The following describes two proteins that form a bound complex.

Sequence of protein 2:
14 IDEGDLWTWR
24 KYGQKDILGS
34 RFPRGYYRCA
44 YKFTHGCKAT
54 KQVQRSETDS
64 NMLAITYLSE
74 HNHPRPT

Sequence of protein 1:
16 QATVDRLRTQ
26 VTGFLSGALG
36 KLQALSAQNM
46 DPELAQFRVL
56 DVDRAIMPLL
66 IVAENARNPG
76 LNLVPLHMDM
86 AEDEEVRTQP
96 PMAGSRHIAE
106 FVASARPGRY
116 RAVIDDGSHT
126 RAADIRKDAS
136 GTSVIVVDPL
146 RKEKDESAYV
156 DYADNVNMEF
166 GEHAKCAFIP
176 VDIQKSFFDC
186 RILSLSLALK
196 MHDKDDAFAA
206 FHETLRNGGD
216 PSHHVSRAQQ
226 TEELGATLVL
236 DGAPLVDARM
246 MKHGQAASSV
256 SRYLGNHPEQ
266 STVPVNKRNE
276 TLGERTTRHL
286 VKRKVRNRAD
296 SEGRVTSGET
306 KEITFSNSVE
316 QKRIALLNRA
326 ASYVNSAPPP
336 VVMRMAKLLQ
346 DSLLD

Interface contacts:
Residue Q179 in protein 1 is in contact with residue K28 in protein 2 (closest heavy-atom distance 3.8 Å).
Residue L229 in protein 1 interacts with residue F46 in protein 2 (closest heavy-atom distance 4.3 Å).
Residue Y157 in protein 1 is in contact with residue Y25 in protein 2 (closest heavy-atom distance 3.7 Å).
Residue N160 in protein 1 interacts with residue R41 in protein 2 (closest heavy-atom distance 2.8 Å).
Residue E148 in protein 1 interacts with residue K24 in protein 2 (closest heavy-atom distance 2.6 Å).
Residue L145 in protein 1 contacts residue K28 in protein 2 (closest heavy-atom distance 4.2 Å).
Residue R291 in protein 1 interacts with residue S33 in protein 2 (closest heavy-atom distance 3.8 Å).
Residue L145 in protein 1 interacts with residue Q27 in protein 2 (closest heavy-atom distance 3.7 Å).
Residue Y157 in protein 1 interacts with residue Q27 in protein 2 (closest heavy-atom distance 3.4 Å).
Residue R291 in protein 1 is in contact with residue E60 in protein 2 (closest heavy-atom distance 3.9 Å).
Residue E148 in protein 1 contacts residue Q27 in protein 2 (closest heavy-atom distance 3.3 Å).
Residue T93 in protein 1 contacts residue Y39 in protein 2 (closest heavy-atom distance 4.2 Å).
Residue E148 in protein 1 contacts residue G26 in protein 2 (closest heavy-atom distance 4.2 Å).
Residue M163 in protein 1 interacts with residue F46 in protein 2 (closest heavy-atom distance 4.2 Å).
Residue Y157 in protein 1 contacts residue G26 in protein 2 (closest heavy-atom distance 3.3 Å).
Residue F182 in protein 1 contacts residue I30 in protein 2 (closest heavy-atom distance 4.2 Å).
Residue D156 in protein 1 interacts with residue R41 in protein 2 (closest heavy-atom distance 4.0 Å).
Residue K180 in protein 1 interacts with residue D29 in protein 2 (closest heavy-atom distance 4.2 Å).
Residue R293 in protein 1 contacts residue S33 in protein 2 (closest heavy-atom distance 3.0 Å).
Residue F182 in protein 1 contacts residue L31 in protein 2 (closest heavy-atom distance 3.8 Å).
Residue D156 in protein 1 is in contact with residue R23 in protein 2 (closest heavy-atom distance 3.5 Å).
Residue R293 in protein 1 interacts with residue D29 in protein 2 (closest heavy-atom distance 3.6 Å).
Residue E90 in protein 1 interacts with residue L71 in protein 2 (closest heavy-atom distance 3.7 Å).
Residue H124 in protein 1 contacts residue K28 in protein 2 (closest heavy-atom distance 2.9 Å).
Residue D159 in protein 1 interacts with residue R41 in protein 2 (closest heavy-atom distance 4.1 Å).
Residue R293 in protein 1 contacts residue I30 in protein 2 (closest heavy-atom distance 2.9 Å).
Residue V91 in protein 1 contacts residue Q55 in protein 2 (closest heavy-atom distance 3.1 Å).
Residue E167 in protein 1 interacts with residue F46 in protein 2 (closest heavy-atom distance 3.5 Å).
Residue Y157 in protein 1 contacts residue K24 in protein 2 (closest heavy-atom distance 3.6 Å).
Residue E228 in protein 1 contacts residue T47 in protein 2 (closest heavy-atom distance 3.8 Å).
Residue D156 in protein 1 contacts residue K24 in protein 2 (closest heavy-atom distance 2.7 Å).
Residue A294 in protein 1 contacts residue R34 in protein 2 (closest heavy-atom distance 2.9 Å).
Residue V91 in protein 1 contacts residue L71 in protein 2 (closest heavy-atom distance 3.4 Å).
Residue R291 in protein 1 contacts residue G32 in protein 2 (closest heavy-atom distance 3.8 Å).
Residue V91 in protein 1 is in contact with residue Y39 in protein 2 (closest heavy-atom distance 4.1 Å).
Residue K147 in protein 1 interacts with residue Q27 in protein 2 (closest heavy-atom distance 3.5 Å).
Residue R293 in protein 1 is in contact with residue L31 in protein 2 (closest heavy-atom distance 4.0 Å).
Residue E48 in protein 1 interacts with residue G32 in protein 2 (closest heavy-atom distance 3.0 Å).
Residue K147 in protein 1 interacts with residue P36 in protein 2 (closest heavy-atom distance 4.0 Å).
Residue M85 in protein 1 contacts residue Y39 in protein 2 (closest heavy-atom distance 4.0 Å).
Residue E48 in protein 1 interacts with residue L31 in protein 2 (closest heavy-atom distance 3.7 Å).
Residue M163 in protein 1 is in contact with residue K45 in protein 2 (closest heavy-atom distance 4.1 Å).
Residue F182 in protein 1 interacts with residue K28 in protein 2 (closest heavy-atom distance 3.5 Å).
Residue C185 in protein 1 contacts residue K28 in protein 2 (closest heavy-atom distance 2.9 Å).
Residue A153 in protein 1 is in contact with residue K24 in protein 2 (closest heavy-atom distance 4.3 Å).
Residue D121 in protein 1 interacts with residue Y25 in protein 2 (closest heavy-atom distance 2.7 Å).
Residue N160 in protein 1 is in contact with residue K24 in protein 2 (closest heavy-atom distance 3.0 Å).
Residue R293 in protein 1 interacts with residue G32 in protein 2 (closest heavy-atom distance 3.7 Å).
Residue M85 in protein 1 is in contact with residue Y25 in protein 2 (closest heavy-atom distance 3.5 Å).
Residue K147 in protein 1 is in contact with residue K28 in protein 2 (closest heavy-atom distance 4.1 Å).
Residue N292 in protein 1 is in contact with residue R34 in protein 2 (closest heavy-atom distance 3.0 Å).
Residue M83 in protein 1 contacts residue Y25 in protein 2 (closest heavy-atom distance 4.1 Å).
Residue R293 in protein 1 contacts residue R34 in protein 2 (closest heavy-atom distance 3.4 Å).
Residue S123 in protein 1 interacts with residue Y39 in protein 2 (closest heavy-atom distance 3.6 Å).
Residue M163 in protein 1 contacts residue R41 in protein 2 (closest heavy-atom distance 3.7 Å).
Residue F182 in protein 1 interacts with residue D29 in protein 2 (closest heavy-atom distance 3.6 Å).
Residue K147 in protein 1 is in contact with residue D29 in protein 2 (closest heavy-atom distance 3.0 Å).
Residue S123 in protein 1 is in contact with residue K28 in protein 2 (closest heavy-atom distance 3.4 Å).
Residue E228 in protein 1 interacts with residue F46 in protein 2 (closest heavy-atom distance 3.3 Å).
Residue N160 in protein 1 interacts with residue Y25 in protein 2 (closest heavy-atom distance 3.6 Å).